This data describes a binding interaction between two proteins.

Sequence of the second protein:
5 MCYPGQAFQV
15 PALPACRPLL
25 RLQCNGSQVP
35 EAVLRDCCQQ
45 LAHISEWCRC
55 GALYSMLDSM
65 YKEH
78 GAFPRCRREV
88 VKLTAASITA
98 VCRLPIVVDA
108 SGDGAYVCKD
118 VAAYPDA

Sequence of the first protein:
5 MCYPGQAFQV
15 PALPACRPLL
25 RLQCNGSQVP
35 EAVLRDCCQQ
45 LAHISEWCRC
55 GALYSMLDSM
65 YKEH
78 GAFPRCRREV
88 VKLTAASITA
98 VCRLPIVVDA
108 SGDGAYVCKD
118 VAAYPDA

Contacts between the two chains:
Residue R84 in the second protein is in contact with residue S108 in the first protein (closest heavy-atom distance 3.3 Å).
Residue E35 in the second protein is in contact with residue R100 in the first protein (closest heavy-atom distance 2.7 Å).
Residue V114 in the second protein interacts with residue S94 in the first protein (closest heavy-atom distance 3.9 Å).
Residue V33 in the second protein is in contact with residue Y113 in the first protein (closest heavy-atom distance 4.3 Å).
Residue C115 in the second protein is in contact with residue L90 in the first protein (closest heavy-atom distance 4.2 Å).
Residue L90 in the second protein interacts with residue A119 in the first protein (closest heavy-atom distance 3.8 Å).
Residue N29 in the second protein is in contact with residue G111 in the first protein (closest heavy-atom distance 3.2 Å).
Residue G30 in the second protein is in contact with residue G111 in the first protein (closest heavy-atom distance 3.8 Å).
Residue V105 in the second protein is in contact with residue R84 in the first protein (closest heavy-atom distance 4.0 Å).
Residue L38 in the second protein contacts residue R100 in the first protein (closest heavy-atom distance 3.3 Å).
Residue P102 in the second protein interacts with residue G30 in the first protein (closest heavy-atom distance 4.4 Å).
Residue Y113 in the second protein contacts residue V33 in the first protein (closest heavy-atom distance 4.3 Å).
Residue Y113 in the second protein is in contact with residue Q27 in the first protein (closest heavy-atom distance 3.4 Å).
Residue G111 in the second protein is in contact with residue C28 in the first protein (closest heavy-atom distance 3.9 Å).
Residue V114 in the second protein contacts residue V87 in the first protein (closest heavy-atom distance 4.4 Å).
Residue L90 in the second protein is in contact with residue C115 in the first protein (closest heavy-atom distance 4.2 Å).
Residue R100 in the second protein interacts with residue L38 in the first protein (closest heavy-atom distance 3.4 Å).
Residue G30 in the second protein interacts with residue A112 in the first protein (closest heavy-atom distance 3.8 Å).
Residue R84 in the second protein interacts with residue K116 in the first protein (closest heavy-atom distance 4.3 Å).
Residue V114 in the second protein is in contact with residue L90 in the first protein (closest heavy-atom distance 3.4 Å).
Residue C28 in the second protein interacts with residue G111 in the first protein (closest heavy-atom distance 3.8 Å).
Residue V98 in the second protein interacts with residue A97 in the first protein (closest heavy-atom distance 3.9 Å).
Residue L90 in the second protein is in contact with residue K116 in the first protein (closest heavy-atom distance 3.6 Å).
Residue Q32 in the second protein contacts residue Y113 in the first protein (closest heavy-atom distance 3.8 Å).
Residue S31 in the second protein contacts residue Y113 in the first protein (closest heavy-atom distance 2.7 Å).
Residue S108 in the second protein is in contact with residue R84 in the first protein (closest heavy-atom distance 3.3 Å).
Residue A119 in the second protein interacts with residue L90 in the first protein (closest heavy-atom distance 3.9 Å).
Residue L90 in the second protein contacts residue V114 in the first protein (closest heavy-atom distance 3.5 Å).
Residue R84 in the second protein contacts residue D106 in the first protein (closest heavy-atom distance 2.8 Å).
Residue G30 in the second protein contacts residue P102 in the first protein (closest heavy-atom distance 4.2 Å).
Residue D106 in the second protein is in contact with residue R84 in the first protein (closest heavy-atom distance 2.8 Å).
Residue Y113 in the second protein contacts residue S31 in the first protein (closest heavy-atom distance 2.7 Å).
Residue C28 in the second protein contacts residue A112 in the first protein (closest heavy-atom distance 4.3 Å).
Residue Y113 in the second protein is in contact with residue G30 in the first protein (closest heavy-atom distance 3.6 Å).
Residue G30 in the second protein is in contact with residue Y113 in the first protein (closest heavy-atom distance 3.6 Å).
Residue Q27 in the second protein is in contact with residue A112 in the first protein (closest heavy-atom distance 4.1 Å).
Residue Q27 in the second protein contacts residue Y113 in the first protein (closest heavy-atom distance 3.3 Å).
Residue S94 in the second protein contacts residue V114 in the first protein (closest heavy-atom distance 4.0 Å).
Residue V114 in the second protein is in contact with residue T91 in the first protein (closest heavy-atom distance 4.2 Å).
Residue Y113 in the second protein interacts with residue Q32 in the first protein (closest heavy-atom distance 4.0 Å).
Residue R100 in the second protein is in contact with residue E35 in the first protein (closest heavy-atom distance 2.7 Å).
Residue A112 in the second protein contacts residue Q27 in the first protein (closest heavy-atom distance 4.2 Å).
Residue N29 in the second protein contacts residue A112 in the first protein (closest heavy-atom distance 4.1 Å).
Residue T91 in the second protein is in contact with residue V114 in the first protein (closest heavy-atom distance 4.1 Å).
Residue E86 in the second protein interacts with residue K116 in the first protein (closest heavy-atom distance 4.0 Å).
Residue A112 in the second protein interacts with residue N29 in the first protein (closest heavy-atom distance 4.3 Å).
Residue G111 in the second protein contacts residue G30 in the first protein (closest heavy-atom distance 3.8 Å).
Residue K116 in the second protein interacts with residue R84 in the first protein (closest heavy-atom distance 4.4 Å).
Residue K116 in the second protein interacts with residue E86 in the first protein (closest heavy-atom distance 3.9 Å).
Residue S94 in the second protein interacts with residue S94 in the first protein (closest heavy-atom distance 3.4 Å).
Residue L90 in the second protein is in contact with residue L90 in the first protein (closest heavy-atom distance 4.2 Å).
Residue R84 in the second protein contacts residue D110 in the first protein (closest heavy-atom distance 3.0 Å).
Residue R84 in the second protein is in contact with residue V105 in the first protein (closest heavy-atom distance 3.7 Å).
Residue A97 in the second protein interacts with residue V98 in the first protein (closest heavy-atom distance 3.9 Å).
Residue K116 in the second protein contacts residue L90 in the first protein (closest heavy-atom distance 3.7 Å).
Residue D110 in the second protein is in contact with residue R84 in the first protein (closest heavy-atom distance 3.0 Å).
Residue V87 in the second protein contacts residue V114 in the first protein (closest heavy-atom distance 4.3 Å).
Residue G111 in the second protein is in contact with residue N29 in the first protein (closest heavy-atom distance 3.4 Å).
Residue A112 in the second protein contacts residue G30 in the first protein (closest heavy-atom distance 3.8 Å).
Residue V98 in the second protein is in contact with residue V98 in the first protein (closest heavy-atom distance 4.1 Å).